Sequence of chain B:
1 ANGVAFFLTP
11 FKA

Contacts between the two chains:
Residue R32 in chain A interacts with residue F6 in chain B (closest heavy-atom distance 2.8 Å).
Residue N95 in chain A interacts with residue A5 in chain B (closest heavy-atom distance 3.9 Å).
Residue N95 in chain A is in contact with residue G3 in chain B (closest heavy-atom distance 3.5 Å).
Residue S94 in chain A is in contact with residue A5 in chain B (closest heavy-atom distance 3.3 Å).
Residue N97 in chain A is in contact with residue L8 in chain B (closest heavy-atom distance 3.6 Å).
Residue R32 in chain A contacts residue F7 in chain B (closest heavy-atom distance 4.9 Å).
Residue S94 in chain A interacts with residue F6 in chain B (closest heavy-atom distance 3.4 Å).
Residue N97 in chain A is in contact with residue F6 in chain B (closest heavy-atom distance 4.6 Å).
Residue T96 in chain A contacts residue L8 in chain B (closest heavy-atom distance 4.5 Å).
Residue N95 in chain A is in contact with residue F6 in chain B (closest heavy-atom distance 3.9 Å).
Residue N95 in chain A is in contact with residue V4 in chain B (closest heavy-atom distance 3.3 Å).
Residue E92 in chain A interacts with residue L8 in chain B (closest heavy-atom distance 3.6 Å).
Residue R32 in chain A is in contact with residue L8 in chain B (closest heavy-atom distance 3.5 Å).
Residue T96 in chain A is in contact with residue F6 in chain B (closest heavy-atom distance 4.0 Å).

These two protein chains interact to form a complex.

Sequence of chain A:
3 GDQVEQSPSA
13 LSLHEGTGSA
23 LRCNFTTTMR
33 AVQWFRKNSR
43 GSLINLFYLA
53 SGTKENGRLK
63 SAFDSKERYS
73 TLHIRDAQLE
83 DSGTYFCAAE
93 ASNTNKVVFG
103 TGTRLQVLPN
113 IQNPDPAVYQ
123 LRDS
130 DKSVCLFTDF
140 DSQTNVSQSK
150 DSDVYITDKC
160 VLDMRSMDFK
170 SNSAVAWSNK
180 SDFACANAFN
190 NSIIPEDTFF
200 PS